This data describes a binding interaction between two proteins.

Sequence of chain B:
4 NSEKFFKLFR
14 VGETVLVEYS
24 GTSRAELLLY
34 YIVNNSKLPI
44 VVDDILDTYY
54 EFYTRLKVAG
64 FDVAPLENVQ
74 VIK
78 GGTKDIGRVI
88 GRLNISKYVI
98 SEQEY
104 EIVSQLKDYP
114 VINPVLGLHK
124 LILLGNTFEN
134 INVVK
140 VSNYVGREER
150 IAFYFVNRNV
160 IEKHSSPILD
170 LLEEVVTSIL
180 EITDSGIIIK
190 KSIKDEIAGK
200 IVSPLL

Residue-level contacts at the interface:
Residue E173 in chain B interacts with residue H122 in chain A (closest heavy-atom distance 3.7 Å).
Residue D169 in chain B contacts residue N156 in chain A (closest heavy-atom distance 3.6 Å).
Residue P166 in chain B contacts residue V159 in chain A (closest heavy-atom distance 3.6 Å).
Residue D169 in chain B contacts residue V159 in chain A (closest heavy-atom distance 4.0 Å).
Residue E172 in chain B interacts with residue T25 in chain A (closest heavy-atom distance 4.2 Å).
Residue V144 in chain B is in contact with residue V61 in chain A (closest heavy-atom distance 4.5 Å).
Residue K190 in chain B is in contact with residue R27 in chain A (closest heavy-atom distance 3.6 Å).
Residue D169 in chain B contacts residue G24 in chain A (closest heavy-atom distance 4.0 Å).
Residue F131 in chain B contacts residue Y95 in chain A (closest heavy-atom distance 4.6 Å).
Residue I192 in chain B is in contact with residue V61 in chain A (closest heavy-atom distance 3.9 Å).
Residue E172 in chain B interacts with residue G24 in chain A (closest heavy-atom distance 3.1 Å).
Residue I178 in chain B contacts residue G24 in chain A (closest heavy-atom distance 4.7 Å).
Residue E16 in chain B is in contact with residue V61 in chain A (closest heavy-atom distance 4.0 Å).
Residue N142 in chain B contacts residue Y53 in chain A (closest heavy-atom distance 3.9 Å).
Residue V14 in chain B contacts residue V61 in chain A (closest heavy-atom distance 4.2 Å).
Residue S141 in chain B contacts residue Y53 in chain A (closest heavy-atom distance 4.1 Å).
Residue E173 in chain B interacts with residue R58 in chain A (closest heavy-atom distance 3.3 Å).
Residue P166 in chain B interacts with residue L126 in chain A (closest heavy-atom distance 4.1 Å).
Residue F131 in chain B is in contact with residue L127 in chain A (closest heavy-atom distance 3.9 Å).
Residue R13 in chain B interacts with residue A62 in chain A (closest heavy-atom distance 3.8 Å).
Residue G145 in chain B interacts with residue T57 in chain A (closest heavy-atom distance 4.0 Å).
Residue G15 in chain B contacts residue V61 in chain A (closest heavy-atom distance 3.9 Å).
Residue P166 in chain B is in contact with residue H163 in chain A (closest heavy-atom distance 4.2 Å).
Residue I192 in chain B contacts residue R27 in chain A (closest heavy-atom distance 3.7 Å).
Residue I178 in chain B contacts residue T25 in chain A (closest heavy-atom distance 4.5 Å).
Residue S165 in chain B contacts residue K162 in chain A (closest heavy-atom distance 3.1 Å).
Residue E173 in chain B is in contact with residue N156 in chain A (closest heavy-atom distance 2.9 Å).
Residue T176 in chain B contacts residue V61 in chain A (closest heavy-atom distance 4.4 Å).
Residue T130 in chain B interacts with residue L126 in chain A (closest heavy-atom distance 3.8 Å).
Residue I134 in chain B interacts with residue L127 in chain A (closest heavy-atom distance 3.4 Å).
Residue I167 in chain B is in contact with residue L126 in chain A (closest heavy-atom distance 4.4 Å).
Residue V175 in chain B interacts with residue R58 in chain A (closest heavy-atom distance 3.8 Å).
Residue R13 in chain B contacts residue G63 in chain A (closest heavy-atom distance 3.5 Å).
Residue D169 in chain B contacts residue N158 in chain A (closest heavy-atom distance 3.1 Å).
Residue V144 in chain B is in contact with residue T57 in chain A (closest heavy-atom distance 2.8 Å).
Residue T176 in chain B interacts with residue R58 in chain A (closest heavy-atom distance 3.6 Å).
Residue D194 in chain B contacts residue R27 in chain A (closest heavy-atom distance 3.5 Å).
Residue G145 in chain B interacts with residue V61 in chain A (closest heavy-atom distance 3.3 Å).
Residue S191 in chain B interacts with residue R27 in chain A (closest heavy-atom distance 3.3 Å).
Residue L170 in chain B contacts residue V159 in chain A (closest heavy-atom distance 3.7 Å).
Residue E173 in chain B contacts residue F55 in chain A (closest heavy-atom distance 3.8 Å).
Residue S141 in chain B is in contact with residue E54 in chain A (closest heavy-atom distance 3.1 Å).
Residue I192 in chain B contacts residue A62 in chain A (closest heavy-atom distance 3.7 Å).
Residue P166 in chain B is in contact with residue K162 in chain A (closest heavy-atom distance 3.5 Å).
Residue N142 in chain B interacts with residue K81 in chain A (closest heavy-atom distance 3.0 Å).
Residue D169 in chain B interacts with residue K162 in chain A (closest heavy-atom distance 3.1 Å).
Residue K190 in chain B is in contact with residue G24 in chain A (closest heavy-atom distance 3.1 Å).
Residue V144 in chain B is in contact with residue Y53 in chain A (closest heavy-atom distance 4.6 Å).
Residue E173 in chain B interacts with residue Y22 in chain A (closest heavy-atom distance 3.0 Å).
Residue K190 in chain B contacts residue T25 in chain A (closest heavy-atom distance 4.1 Å).
Residue I134 in chain B contacts residue L126 in chain A (closest heavy-atom distance 3.7 Å).
Residue V174 in chain B interacts with residue R58 in chain A (closest heavy-atom distance 3.6 Å).
Residue D194 in chain B is in contact with residue L30 in chain A (closest heavy-atom distance 4.7 Å).
Residue L170 in chain B is in contact with residue N156 in chain A (closest heavy-atom distance 4.4 Å).
Residue K189 in chain B interacts with residue T25 in chain A (closest heavy-atom distance 4.3 Å).
Residue L170 in chain B contacts residue L126 in chain A (closest heavy-atom distance 3.6 Å).
Residue E173 in chain B is in contact with residue G24 in chain A (closest heavy-atom distance 3.7 Å).
Residue V174 in chain B contacts residue E54 in chain A (closest heavy-atom distance 3.6 Å).
Residue R13 in chain B is in contact with residue V61 in chain A (closest heavy-atom distance 3.4 Å).
Residue L170 in chain B interacts with residue H122 in chain A (closest heavy-atom distance 3.8 Å).

Sequence of chain A:
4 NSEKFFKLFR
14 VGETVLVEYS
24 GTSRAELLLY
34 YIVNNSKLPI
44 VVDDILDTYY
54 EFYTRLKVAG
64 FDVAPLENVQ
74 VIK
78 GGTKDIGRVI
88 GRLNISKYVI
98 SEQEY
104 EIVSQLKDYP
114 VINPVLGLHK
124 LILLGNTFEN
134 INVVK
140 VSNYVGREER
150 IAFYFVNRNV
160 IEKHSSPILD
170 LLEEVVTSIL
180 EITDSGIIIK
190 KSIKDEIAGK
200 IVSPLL